This data describes a binding interaction between two proteins.

Sequence of the first protein:
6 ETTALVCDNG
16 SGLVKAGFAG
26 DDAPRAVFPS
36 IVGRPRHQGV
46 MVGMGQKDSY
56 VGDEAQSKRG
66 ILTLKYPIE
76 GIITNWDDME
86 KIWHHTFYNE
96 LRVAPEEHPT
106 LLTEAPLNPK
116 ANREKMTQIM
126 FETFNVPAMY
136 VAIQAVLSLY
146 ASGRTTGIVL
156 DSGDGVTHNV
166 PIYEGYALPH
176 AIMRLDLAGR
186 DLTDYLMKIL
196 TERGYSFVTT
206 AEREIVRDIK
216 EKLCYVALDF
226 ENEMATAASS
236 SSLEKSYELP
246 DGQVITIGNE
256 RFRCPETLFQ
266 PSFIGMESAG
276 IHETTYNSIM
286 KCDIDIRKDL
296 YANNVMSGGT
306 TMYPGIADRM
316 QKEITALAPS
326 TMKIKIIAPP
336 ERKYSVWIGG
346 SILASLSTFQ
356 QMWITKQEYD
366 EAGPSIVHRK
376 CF

Sequence of the second protein:
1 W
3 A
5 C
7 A

Interface contacts:
Residue Y200 in the first protein is in contact with residue W1 in the second protein (closest heavy-atom distance 4.7 Å).
Residue G199 in the first protein contacts residue W1 in the second protein (closest heavy-atom distance 2.8 Å).
Residue T196 in the first protein is in contact with residue W1 in the second protein (closest heavy-atom distance 4.1 Å).
Residue S201 in the first protein is in contact with residue C5 in the second protein (closest heavy-atom distance 4.2 Å).
Residue G199 in the first protein contacts residue A3 in the second protein (closest heavy-atom distance 4.1 Å).
Residue L244 in the first protein interacts with residue A3 in the second protein (closest heavy-atom distance 4.2 Å).
Residue S201 in the first protein contacts residue A3 in the second protein (closest heavy-atom distance 4.4 Å).
Residue Y200 in the first protein is in contact with residue A3 in the second protein (closest heavy-atom distance 3.6 Å).
Residue Q248 in the first protein interacts with residue A3 in the second protein (closest heavy-atom distance 3.5 Å).
Residue I250 in the first protein interacts with residue A3 in the second protein (closest heavy-atom distance 4.7 Å).
Residue S201 in the first protein interacts with residue W1 in the second protein (closest heavy-atom distance 3.7 Å).